This data describes a binding interaction between two proteins.

Sequence of the second protein:
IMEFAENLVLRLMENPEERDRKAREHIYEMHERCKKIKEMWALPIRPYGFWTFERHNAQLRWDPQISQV

Residue-level contacts at the interface:
Residue V12 in the second protein contacts residue L87 in the first protein (closest heavy-atom distance 4.9 Å).
Residue V12 in the second protein is in contact with residue P85 in the first protein (closest heavy-atom distance 4.8 Å).
Residue A8 in the second protein is in contact with residue A83 in the first protein (closest heavy-atom distance 4.9 Å).
Residue M5 in the second protein contacts residue L81 in the first protein (closest heavy-atom distance 5.0 Å).

Sequence of the first protein:
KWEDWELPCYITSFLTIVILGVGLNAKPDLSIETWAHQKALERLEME